These two protein chains interact to form a complex.

Sequence of the first protein:
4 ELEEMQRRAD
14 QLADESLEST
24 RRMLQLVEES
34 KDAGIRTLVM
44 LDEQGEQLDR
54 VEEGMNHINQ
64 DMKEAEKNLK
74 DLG

Residue-level contacts at the interface:
Residue S19 in the first protein is in contact with residue I13 in the second protein (closest heavy-atom distance 3.6 Å).
Residue M26 in the first protein contacts residue L16 in the second protein (closest heavy-atom distance 3.7 Å).
Residue M58 in the first protein contacts residue V48 in the second protein (closest heavy-atom distance 3.6 Å).
Residue I61 in the first protein is in contact with residue V52 in the second protein (closest heavy-atom distance 3.6 Å).
Residue E32 in the first protein interacts with residue H24 in the second protein (closest heavy-atom distance 3.0 Å).
Residue R39 in the first protein is in contact with residue E35 in the second protein (closest heavy-atom distance 3.6 Å).
Residue D74 in the first protein contacts residue V66 in the second protein (closest heavy-atom distance 4.0 Å).
Residue S22 in the first protein contacts residue E17 in the second protein (closest heavy-atom distance 2.4 Å).
Residue N71 in the first protein is in contact with residue T62 in the second protein (closest heavy-atom distance 4.1 Å).
Residue V54 in the first protein contacts residue E45 in the second protein (closest heavy-atom distance 4.1 Å).
Residue M8 in the first protein interacts with residue L3 in the second protein (closest heavy-atom distance 3.5 Å).
Residue V30 in the first protein contacts residue I20 in the second protein (closest heavy-atom distance 3.6 Å).
Residue E67 in the first protein contacts residue K63 in the second protein (closest heavy-atom distance 3.5 Å).
Residue Q50 in the first protein interacts with residue D42 in the second protein (closest heavy-atom distance 3.2 Å).
Residue Q50 in the first protein interacts with residue E45 in the second protein (closest heavy-atom distance 3.6 Å).
Residue L15 in the first protein is in contact with residue H10 in the second protein (closest heavy-atom distance 3.9 Å).
Residue A12 in the first protein is in contact with residue I6 in the second protein (closest heavy-atom distance 3.8 Å).
Residue N71 in the first protein is in contact with residue K63 in the second protein (closest heavy-atom distance 3.8 Å).
Residue R53 in the first protein contacts residue E45 in the second protein (closest heavy-atom distance 3.0 Å).
Residue M26 in the first protein is in contact with residue I13 in the second protein (closest heavy-atom distance 3.1 Å).
Residue Q50 in the first protein interacts with residue I41 in the second protein (closest heavy-atom distance 3.3 Å).
Residue L29 in the first protein is in contact with residue I20 in the second protein (closest heavy-atom distance 3.7 Å).
Residue D64 in the first protein interacts with residue V59 in the second protein (closest heavy-atom distance 3.2 Å).
Residue T40 in the first protein interacts with residue V34 in the second protein (closest heavy-atom distance 4.0 Å).
Residue G37 in the first protein interacts with residue F27 in the second protein (closest heavy-atom distance 3.9 Å).
Residue T40 in the first protein contacts residue A31 in the second protein (closest heavy-atom distance 3.4 Å).
Residue M43 in the first protein contacts residue A31 in the second protein (closest heavy-atom distance 3.9 Å).
Residue A36 in the first protein contacts residue M28 in the second protein (closest heavy-atom distance 4.0 Å).
Residue S19 in the first protein contacts residue H10 in the second protein (closest heavy-atom distance 4.1 Å).
Residue D64 in the first protein contacts residue V55 in the second protein (closest heavy-atom distance 3.6 Å).
Residue T40 in the first protein contacts residue M30 in the second protein (closest heavy-atom distance 3.6 Å).
Residue G57 in the first protein interacts with residue V52 in the second protein (closest heavy-atom distance 4.0 Å).
Residue L44 in the first protein contacts residue V34 in the second protein (closest heavy-atom distance 4.0 Å).
Residue N71 in the first protein is in contact with residue V66 in the second protein (closest heavy-atom distance 3.3 Å).
Residue L51 in the first protein is in contact with residue I41 in the second protein (closest heavy-atom distance 4.0 Å).
Residue A68 in the first protein contacts residue V59 in the second protein (closest heavy-atom distance 3.7 Å).
Residue Q47 in the first protein interacts with residue I41 in the second protein (closest heavy-atom distance 3.8 Å).
Residue H60 in the first protein contacts residue V52 in the second protein (closest heavy-atom distance 3.4 Å).
Residue H60 in the first protein interacts with residue E56 in the second protein (closest heavy-atom distance 2.7 Å).
Residue R11 in the first protein interacts with residue L3 in the second protein (closest heavy-atom distance 4.1 Å).
Residue R25 in the first protein contacts residue E17 in the second protein (closest heavy-atom distance 2.8 Å).
Residue R11 in the first protein contacts residue E7 in the second protein (closest heavy-atom distance 3.8 Å).
Residue L15 in the first protein interacts with residue I6 in the second protein (closest heavy-atom distance 3.6 Å).
Residue L15 in the first protein is in contact with residue E7 in the second protein (closest heavy-atom distance 3.2 Å).
Residue M43 in the first protein is in contact with residue E35 in the second protein (closest heavy-atom distance 3.6 Å).
Residue R39 in the first protein is in contact with residue A31 in the second protein (closest heavy-atom distance 3.4 Å).
Residue S33 in the first protein interacts with residue H24 in the second protein (closest heavy-atom distance 3.2 Å).
Residue S22 in the first protein interacts with residue I13 in the second protein (closest heavy-atom distance 3.7 Å).
Residue A36 in the first protein is in contact with residue A31 in the second protein (closest heavy-atom distance 4.2 Å).
Residue M65 in the first protein is in contact with residue V55 in the second protein (closest heavy-atom distance 3.9 Å).
Residue S33 in the first protein interacts with residue F27 in the second protein (closest heavy-atom distance 3.7 Å).
Residue Q47 in the first protein is in contact with residue G38 in the second protein (closest heavy-atom distance 3.3 Å).
Residue M43 in the first protein interacts with residue V34 in the second protein (closest heavy-atom distance 3.6 Å).
Residue E18 in the first protein contacts residue H10 in the second protein (closest heavy-atom distance 3.0 Å).
Residue L29 in the first protein interacts with residue H24 in the second protein (closest heavy-atom distance 4.0 Å).
Residue D64 in the first protein is in contact with residue E56 in the second protein (closest heavy-atom distance 3.3 Å).
Residue L29 in the first protein contacts residue R21 in the second protein (closest heavy-atom distance 4.0 Å).
Residue Q47 in the first protein interacts with residue V34 in the second protein (closest heavy-atom distance 2.6 Å).
Residue M26 in the first protein interacts with residue I20 in the second protein (closest heavy-atom distance 4.2 Å).
Residue M26 in the first protein contacts residue E17 in the second protein (closest heavy-atom distance 3.7 Å).

Sequence of the second protein:
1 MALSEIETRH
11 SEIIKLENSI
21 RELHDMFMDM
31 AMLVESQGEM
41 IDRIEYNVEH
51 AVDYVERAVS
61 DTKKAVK